Interface contacts:
Residue Y57 in the first protein interacts with residue L10 in the second protein (closest heavy-atom distance 3.9 Å).
Residue I61 in the first protein contacts residue L10 in the second protein (closest heavy-atom distance 3.8 Å).
Residue R38 in the first protein contacts residue E6 in the second protein (closest heavy-atom distance 4.8 Å).
Residue R38 in the first protein contacts residue L9 in the second protein (closest heavy-atom distance 4.2 Å).
Residue R38 in the first protein is in contact with residue D13 in the second protein (closest heavy-atom distance 3.0 Å).
Residue F58 in the first protein contacts residue S17 in the second protein (closest heavy-atom distance 3.9 Å).
Residue N36 in the first protein is in contact with residue D13 in the second protein (closest heavy-atom distance 4.0 Å).
Residue Y40 in the first protein contacts residue S17 in the second protein (closest heavy-atom distance 4.2 Å).
Residue R38 in the first protein is in contact with residue L10 in the second protein (closest heavy-atom distance 3.5 Å).
Residue Y57 in the first protein interacts with residue E11 in the second protein (closest heavy-atom distance 4.7 Å).
Residue F58 in the first protein interacts with residue D13 in the second protein (closest heavy-atom distance 3.7 Å).
Residue Y57 in the first protein is in contact with residue K14 in the second protein (closest heavy-atom distance 3.4 Å).
Residue F58 in the first protein is in contact with residue K14 in the second protein (closest heavy-atom distance 3.6 Å).
Residue H99 in the first protein is in contact with residue S17 in the second protein (closest heavy-atom distance 4.8 Å).
Residue E63 in the first protein contacts residue K14 in the second protein (closest heavy-atom distance 4.3 Å).
Residue F58 in the first protein interacts with residue L10 in the second protein (closest heavy-atom distance 3.9 Å).

These two protein chains interact to form a complex.

Sequence of the first protein:
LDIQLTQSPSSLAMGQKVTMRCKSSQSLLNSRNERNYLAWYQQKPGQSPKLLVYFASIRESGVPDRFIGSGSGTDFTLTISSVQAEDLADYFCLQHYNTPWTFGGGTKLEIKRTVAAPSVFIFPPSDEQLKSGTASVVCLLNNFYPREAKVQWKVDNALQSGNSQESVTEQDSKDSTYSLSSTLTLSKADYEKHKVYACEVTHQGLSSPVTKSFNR

Sequence of the second protein:
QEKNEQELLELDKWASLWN